The following describes two proteins that form a bound complex.

Sequence of protein 1:
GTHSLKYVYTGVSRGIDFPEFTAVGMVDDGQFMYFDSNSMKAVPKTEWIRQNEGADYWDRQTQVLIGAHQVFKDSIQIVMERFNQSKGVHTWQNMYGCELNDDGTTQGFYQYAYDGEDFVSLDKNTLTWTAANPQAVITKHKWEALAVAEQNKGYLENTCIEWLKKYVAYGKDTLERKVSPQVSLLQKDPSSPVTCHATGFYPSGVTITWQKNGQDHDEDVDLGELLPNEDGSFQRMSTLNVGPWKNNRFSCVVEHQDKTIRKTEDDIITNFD

Residue-level contacts at the interface:
Residue A68 in protein 1 interacts with residue L6 in protein 2 (closest heavy-atom distance 3.8 Å).
Residue S75 in protein 1 contacts residue I9 in protein 2 (closest heavy-atom distance 3.2 Å).
Residue V64 in protein 1 is in contact with residue N3 in protein 2 (closest heavy-atom distance 3.5 Å).
Residue Y9 in protein 1 interacts with residue N3 in protein 2 (closest heavy-atom distance 4.5 Å).
Residue R60 in protein 1 contacts residue F1 in protein 2 (closest heavy-atom distance 3.9 Å).
Residue W92 in protein 1 contacts residue I9 in protein 2 (closest heavy-atom distance 3.4 Å).
Residue F72 in protein 1 is in contact with residue L6 in protein 2 (closest heavy-atom distance 4.8 Å).
Residue W163 in protein 1 is in contact with residue F1 in protein 2 (closest heavy-atom distance 3.6 Å).
Residue V64 in protein 1 contacts residue L6 in protein 2 (closest heavy-atom distance 4.5 Å).
Residue V71 in protein 1 interacts with residue M7 in protein 2 (closest heavy-atom distance 3.9 Å).
Residue S75 in protein 1 is in contact with residue M7 in protein 2 (closest heavy-atom distance 4.5 Å).
Residue Q151 in protein 1 is in contact with residue F4 in protein 2 (closest heavy-atom distance 5.0 Å).
Residue Y155 in protein 1 contacts residue A2 in protein 2 (closest heavy-atom distance 3.9 Å).
Residue V64 in protein 1 contacts residue F1 in protein 2 (closest heavy-atom distance 4.1 Å).
Residue K142 in protein 1 interacts with residue I9 in protein 2 (closest heavy-atom distance 3.1 Å).
Residue W143 in protein 1 contacts residue I9 in protein 2 (closest heavy-atom distance 3.8 Å).
Residue V64 in protein 1 is in contact with residue A2 in protein 2 (closest heavy-atom distance 4.3 Å).
Residue N152 in protein 1 contacts residue N3 in protein 2 (closest heavy-atom distance 3.5 Å).
Residue V71 in protein 1 contacts residue L6 in protein 2 (closest heavy-atom distance 4.2 Å).
Residue Y57 in protein 1 is in contact with residue F1 in protein 2 (closest heavy-atom distance 3.7 Å).
Residue Y7 in protein 1 is in contact with residue A2 in protein 2 (closest heavy-atom distance 3.3 Å).
Residue Y9 in protein 1 interacts with residue A2 in protein 2 (closest heavy-atom distance 3.5 Å).
Residue N152 in protein 1 interacts with residue C5 in protein 2 (closest heavy-atom distance 4.7 Å).
Residue K142 in protein 1 interacts with residue M8 in protein 2 (closest heavy-atom distance 2.9 Å).
Residue Y96 in protein 1 contacts residue N3 in protein 2 (closest heavy-atom distance 3.0 Å).
Residue L5 in protein 1 interacts with residue F1 in protein 2 (closest heavy-atom distance 3.9 Å).
Residue R82 in protein 1 is in contact with residue I9 in protein 2 (closest heavy-atom distance 4.1 Å).
Residue D74 in protein 1 is in contact with residue M8 in protein 2 (closest heavy-atom distance 3.6 Å).
Residue V71 in protein 1 contacts residue M8 in protein 2 (closest heavy-atom distance 3.8 Å).
Residue Y155 in protein 1 is in contact with residue F1 in protein 2 (closest heavy-atom distance 2.6 Å).
Residue K142 in protein 1 contacts residue M7 in protein 2 (closest heavy-atom distance 4.4 Å).
Residue L65 in protein 1 is in contact with residue A2 in protein 2 (closest heavy-atom distance 4.3 Å).
Residue Q151 in protein 1 interacts with residue N3 in protein 2 (closest heavy-atom distance 3.1 Å).
Residue L146 in protein 1 is in contact with residue M7 in protein 2 (closest heavy-atom distance 3.3 Å).
Residue W143 in protein 1 contacts residue M8 in protein 2 (closest heavy-atom distance 3.1 Å).
Residue Y110 in protein 1 is in contact with residue N3 in protein 2 (closest heavy-atom distance 2.9 Å).
Residue Y9 in protein 1 is in contact with residue L6 in protein 2 (closest heavy-atom distance 4.2 Å).
Residue Y110 in protein 1 interacts with residue C5 in protein 2 (closest heavy-atom distance 4.7 Å).
Residue V79 in protein 1 contacts residue I9 in protein 2 (closest heavy-atom distance 3.7 Å).
Residue V64 in protein 1 contacts residue F4 in protein 2 (closest heavy-atom distance 3.7 Å).
Residue S75 in protein 1 is in contact with residue M8 in protein 2 (closest heavy-atom distance 3.4 Å).
Residue F119 in protein 1 contacts residue I9 in protein 2 (closest heavy-atom distance 4.3 Å).
Residue W143 in protein 1 interacts with residue M7 in protein 2 (closest heavy-atom distance 3.3 Å).
Residue Q61 in protein 1 interacts with residue F1 in protein 2 (closest heavy-atom distance 3.1 Å).
Residue V148 in protein 1 contacts residue M7 in protein 2 (closest heavy-atom distance 4.0 Å).
Residue I78 in protein 1 is in contact with residue M8 in protein 2 (closest heavy-atom distance 3.7 Å).
Residue Y7 in protein 1 interacts with residue F1 in protein 2 (closest heavy-atom distance 2.9 Å).
Residue T139 in protein 1 contacts residue I9 in protein 2 (closest heavy-atom distance 2.8 Å).
Residue Q61 in protein 1 is in contact with residue A2 in protein 2 (closest heavy-atom distance 3.1 Å).
Residue Y155 in protein 1 is in contact with residue N3 in protein 2 (closest heavy-atom distance 3.6 Å).
Residue T159 in protein 1 contacts residue F4 in protein 2 (closest heavy-atom distance 4.2 Å).
Residue Y96 in protein 1 interacts with residue A2 in protein 2 (closest heavy-atom distance 3.4 Å).
Residue Y167 in protein 1 is in contact with residue F1 in protein 2 (closest heavy-atom distance 2.7 Å).
Residue I78 in protein 1 is in contact with residue I9 in protein 2 (closest heavy-atom distance 3.9 Å).
Residue Q151 in protein 1 interacts with residue C5 in protein 2 (closest heavy-atom distance 3.6 Å).

Sequence of protein 2:
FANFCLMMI